Sequence of chain A:
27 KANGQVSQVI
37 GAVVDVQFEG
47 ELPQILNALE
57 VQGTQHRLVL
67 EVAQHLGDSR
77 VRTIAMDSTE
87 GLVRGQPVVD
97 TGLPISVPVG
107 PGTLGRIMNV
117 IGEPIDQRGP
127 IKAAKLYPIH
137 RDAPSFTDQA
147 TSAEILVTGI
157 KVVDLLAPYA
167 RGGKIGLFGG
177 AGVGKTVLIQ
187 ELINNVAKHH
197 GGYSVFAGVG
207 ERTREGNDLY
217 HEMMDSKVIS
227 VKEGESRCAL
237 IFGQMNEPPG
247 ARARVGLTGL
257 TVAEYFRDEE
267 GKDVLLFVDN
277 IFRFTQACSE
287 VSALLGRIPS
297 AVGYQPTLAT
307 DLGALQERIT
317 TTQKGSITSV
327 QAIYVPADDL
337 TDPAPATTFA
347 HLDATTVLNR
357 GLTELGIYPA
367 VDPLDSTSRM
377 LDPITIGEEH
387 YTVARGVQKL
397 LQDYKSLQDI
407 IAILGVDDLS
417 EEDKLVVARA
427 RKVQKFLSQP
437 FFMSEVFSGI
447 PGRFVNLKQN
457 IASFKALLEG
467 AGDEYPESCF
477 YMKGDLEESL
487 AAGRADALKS

Sequence of chain B:
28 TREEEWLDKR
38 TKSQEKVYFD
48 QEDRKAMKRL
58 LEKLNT

Interface contacts:
Residue G411 in chain A contacts residue Q41 in chain B (closest heavy-atom distance 2.8 Å).
Residue D413 in chain A is in contact with residue Y45 in chain B (closest heavy-atom distance 4.8 Å).
Residue K420 in chain A is in contact with residue F46 in chain B (closest heavy-atom distance 4.5 Å).
Residue L410 in chain A contacts residue Q41 in chain B (closest heavy-atom distance 4.2 Å).
Residue R427 in chain A is in contact with residue E42 in chain B (closest heavy-atom distance 2.9 Å).
Residue A408 in chain A contacts residue R37 in chain B (closest heavy-atom distance 3.1 Å).
Residue Q404 in chain A contacts residue E42 in chain B (closest heavy-atom distance 4.4 Å).
Residue I407 in chain A contacts residue E42 in chain B (closest heavy-atom distance 3.9 Å).
Residue A424 in chain A is in contact with residue F46 in chain B (closest heavy-atom distance 3.4 Å).
Residue L361 in chain A contacts residue K39 in chain B (closest heavy-atom distance 3.4 Å).
Residue G489 in chain A interacts with residue M54 in chain B (closest heavy-atom distance 3.4 Å).
Residue D492 in chain A contacts residue M54 in chain B (closest heavy-atom distance 3.5 Å).
Residue I409 in chain A interacts with residue Q41 in chain B (closest heavy-atom distance 4.9 Å).
Residue V412 in chain A contacts residue F46 in chain B (closest heavy-atom distance 4.3 Å).
Residue Y471 in chain A contacts residue L57 in chain B (closest heavy-atom distance 4.1 Å).
Residue L494 in chain A contacts residue L58 in chain B (closest heavy-atom distance 4.2 Å).
Residue R427 in chain A interacts with residue F46 in chain B (closest heavy-atom distance 3.7 Å).
Residue R490 in chain A contacts residue L61 in chain B (closest heavy-atom distance 3.5 Å).
Residue E470 in chain A is in contact with residue L57 in chain B (closest heavy-atom distance 3.8 Å).
Residue V423 in chain A contacts residue E42 in chain B (closest heavy-atom distance 4.5 Å).
Residue I407 in chain A is in contact with residue T38 in chain B (closest heavy-atom distance 4.3 Å).
Residue V412 in chain A contacts residue Q41 in chain B (closest heavy-atom distance 4.3 Å).
Residue V412 in chain A interacts with residue E42 in chain B (closest heavy-atom distance 4.1 Å).
Residue A408 in chain A is in contact with residue T38 in chain B (closest heavy-atom distance 3.3 Å).
Residue I407 in chain A interacts with residue Q41 in chain B (closest heavy-atom distance 3.9 Å).
Residue Q404 in chain A contacts residue D35 in chain B (closest heavy-atom distance 4.9 Å).
Residue A408 in chain A contacts residue L34 in chain B (closest heavy-atom distance 3.6 Å).
Residue A493 in chain A is in contact with residue L57 in chain B (closest heavy-atom distance 3.3 Å).
Residue E470 in chain A interacts with residue A53 in chain B (closest heavy-atom distance 2.9 Å).
Residue Q404 in chain A interacts with residue T38 in chain B (closest heavy-atom distance 2.8 Å).
Residue E473 in chain A is in contact with residue F46 in chain B (closest heavy-atom distance 3.8 Å).
Residue Y400 in chain A contacts residue E42 in chain B (closest heavy-atom distance 2.5 Å).
Residue P472 in chain A is in contact with residue D50 in chain B (closest heavy-atom distance 3.3 Å).
Residue P472 in chain A interacts with residue A53 in chain B (closest heavy-atom distance 4.3 Å).
Residue E473 in chain A interacts with residue D50 in chain B (closest heavy-atom distance 3.5 Å).
Residue V412 in chain A interacts with residue Y45 in chain B (closest heavy-atom distance 3.7 Å).
Residue S496 in chain A is in contact with residue L58 in chain B (closest heavy-atom distance 4.3 Å).
Residue L494 in chain A is in contact with residue L61 in chain B (closest heavy-atom distance 3.8 Å).
Residue P472 in chain A is in contact with residue M54 in chain B (closest heavy-atom distance 3.3 Å).
Residue I409 in chain A is in contact with residue L34 in chain B (closest heavy-atom distance 4.2 Å).
Residue R427 in chain A is in contact with residue K43 in chain B (closest heavy-atom distance 4.8 Å).
Residue D405 in chain A contacts residue L34 in chain B (closest heavy-atom distance 4.7 Å).
Residue L494 in chain A interacts with residue N62 in chain B (closest heavy-atom distance 4.2 Å).
Residue A493 in chain A interacts with residue L58 in chain B (closest heavy-atom distance 4.0 Å).
Residue I409 in chain A is in contact with residue W33 in chain B (closest heavy-atom distance 3.8 Å).
Residue A493 in chain A interacts with residue M54 in chain B (closest heavy-atom distance 3.0 Å).
Residue A408 in chain A contacts residue Q41 in chain B (closest heavy-atom distance 3.3 Å).
Residue Y471 in chain A is in contact with residue A53 in chain B (closest heavy-atom distance 4.4 Å).
Residue E470 in chain A contacts residue K60 in chain B (closest heavy-atom distance 2.7 Å).
Residue E470 in chain A interacts with residue R56 in chain B (closest heavy-atom distance 4.8 Å).
Residue Y471 in chain A interacts with residue D50 in chain B (closest heavy-atom distance 4.9 Å).
Residue E360 in chain A is in contact with residue K39 in chain B (closest heavy-atom distance 4.8 Å).
Residue D405 in chain A contacts residue T38 in chain B (closest heavy-atom distance 4.8 Å).
Residue P472 in chain A contacts residue L57 in chain B (closest heavy-atom distance 4.4 Å).
Residue I409 in chain A is in contact with residue R37 in chain B (closest heavy-atom distance 4.0 Å).
Residue R490 in chain A contacts residue L57 in chain B (closest heavy-atom distance 4.6 Å).
Residue V423 in chain A is in contact with residue F46 in chain B (closest heavy-atom distance 3.4 Å).
Residue K420 in chain A is in contact with residue Y45 in chain B (closest heavy-atom distance 3.3 Å).
Residue G489 in chain A interacts with residue L57 in chain B (closest heavy-atom distance 4.6 Å).
Residue S474 in chain A is in contact with residue D50 in chain B (closest heavy-atom distance 4.5 Å).

The following describes two proteins that form a bound complex.